Sequence of protein 2:
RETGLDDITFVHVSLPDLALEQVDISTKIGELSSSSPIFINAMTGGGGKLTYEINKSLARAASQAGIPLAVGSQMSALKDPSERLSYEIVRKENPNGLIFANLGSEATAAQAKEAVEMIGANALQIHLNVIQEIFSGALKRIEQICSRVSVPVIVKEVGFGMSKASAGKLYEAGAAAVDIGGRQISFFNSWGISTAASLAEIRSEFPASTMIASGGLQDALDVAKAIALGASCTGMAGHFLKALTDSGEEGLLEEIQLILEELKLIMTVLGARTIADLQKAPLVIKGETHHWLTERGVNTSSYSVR

Sequence of protein 1:
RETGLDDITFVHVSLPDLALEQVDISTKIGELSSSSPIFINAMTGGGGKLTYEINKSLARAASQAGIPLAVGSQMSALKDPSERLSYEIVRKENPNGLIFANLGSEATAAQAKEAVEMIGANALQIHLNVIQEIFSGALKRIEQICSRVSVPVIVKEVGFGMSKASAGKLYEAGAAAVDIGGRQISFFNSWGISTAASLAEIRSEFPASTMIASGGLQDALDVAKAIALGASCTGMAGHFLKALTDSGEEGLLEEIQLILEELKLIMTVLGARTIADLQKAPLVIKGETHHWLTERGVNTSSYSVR

Residue-level contacts at the interface:
Residue S347 in protein 2 interacts with residue R339 in protein 1 (closest heavy-atom distance 2.7 Å).
Residue I328 in protein 2 contacts residue E338 in protein 1 (closest heavy-atom distance 4.0 Å).
Residue V327 in protein 2 is in contact with residue R339 in protein 1 (closest heavy-atom distance 4.1 Å).
Residue H333 in protein 2 contacts residue H334 in protein 1 (closest heavy-atom distance 3.4 Å).
Residue T343 in protein 2 is in contact with residue E338 in protein 1 (closest heavy-atom distance 2.7 Å).
Residue H32 in protein 2 contacts residue G189 in protein 1 (closest heavy-atom distance 3.4 Å).
Residue E305 in protein 2 contacts residue R226 in protein 1 (closest heavy-atom distance 3.9 Å).
Residue V312 in protein 2 is in contact with residue I154 in protein 1 (closest heavy-atom distance 3.9 Å).
Residue L35 in protein 2 interacts with residue L198 in protein 1 (closest heavy-atom distance 3.8 Å).
Residue Q42 in protein 2 interacts with residue S164 in protein 1 (closest heavy-atom distance 3.3 Å).
Residue S34 in protein 2 interacts with residue G189 in protein 1 (closest heavy-atom distance 3.9 Å).
Residue S34 in protein 2 is in contact with residue E185 in protein 1 (closest heavy-atom distance 3.1 Å).
Residue K329 in protein 2 is in contact with residue E331 in protein 1 (closest heavy-atom distance 3.6 Å).
Residue L38 in protein 2 interacts with residue S164 in protein 1 (closest heavy-atom distance 3.6 Å).
Residue I328 in protein 2 is in contact with residue H334 in protein 1 (closest heavy-atom distance 2.9 Å).
Residue S344 in protein 2 is in contact with residue E338 in protein 1 (closest heavy-atom distance 3.5 Å).
Residue H32 in protein 2 interacts with residue I151 in protein 1 (closest heavy-atom distance 3.8 Å).
Residue H32 in protein 2 is in contact with residue F188 in protein 1 (closest heavy-atom distance 3.7 Å).
Residue S34 in protein 2 is in contact with residue S194 in protein 1 (closest heavy-atom distance 3.3 Å).
Residue H32 in protein 2 contacts residue G235 in protein 1 (closest heavy-atom distance 4.1 Å).
Residue S34 in protein 2 contacts residue M190 in protein 1 (closest heavy-atom distance 4.0 Å).
Residue L35 in protein 2 interacts with residue L167 in protein 1 (closest heavy-atom distance 4.1 Å).
Residue F30 in protein 2 contacts residue W234 in protein 1 (closest heavy-atom distance 4.0 Å).
Residue L308 in protein 2 contacts residue Q227 in protein 1 (closest heavy-atom distance 4.0 Å).
Residue T311 in protein 2 is in contact with residue F163 in protein 1 (closest heavy-atom distance 3.6 Å).
Residue H32 in protein 2 contacts residue W234 in protein 1 (closest heavy-atom distance 3.1 Å).
Residue H32 in protein 2 is in contact with residue S191 in protein 1 (closest heavy-atom distance 4.0 Å).
Residue H333 in protein 2 contacts residue E338 in protein 1 (closest heavy-atom distance 2.9 Å).
Residue V312 in protein 2 interacts with residue I151 in protein 1 (closest heavy-atom distance 3.2 Å).
Residue D37 in protein 2 is in contact with residue G165 in protein 1 (closest heavy-atom distance 2.9 Å).
Residue A39 in protein 2 contacts residue S164 in protein 1 (closest heavy-atom distance 3.5 Å).
Residue H32 in protein 2 is in contact with residue E185 in protein 1 (closest heavy-atom distance 3.0 Å).
Residue V327 in protein 2 interacts with residue W335 in protein 1 (closest heavy-atom distance 3.5 Å).
Residue V348 in protein 2 interacts with residue E338 in protein 1 (closest heavy-atom distance 4.0 Å).
Residue L35 in protein 2 is in contact with residue S194 in protein 1 (closest heavy-atom distance 4.0 Å).
Residue V31 in protein 2 interacts with residue I236 in protein 1 (closest heavy-atom distance 4.2 Å).
Residue E305 in protein 2 interacts with residue F230 in protein 1 (closest heavy-atom distance 3.5 Å).
Residue V31 in protein 2 contacts residue S191 in protein 1 (closest heavy-atom distance 4.0 Å).
Residue V31 in protein 2 interacts with residue R339 in protein 1 (closest heavy-atom distance 3.9 Å).
Residue D37 in protein 2 contacts residue F163 in protein 1 (closest heavy-atom distance 3.6 Å).
Residue V327 in protein 2 is in contact with residue E338 in protein 1 (closest heavy-atom distance 3.9 Å).
Residue S34 in protein 2 interacts with residue V150 in protein 1 (closest heavy-atom distance 3.6 Å).
Residue L35 in protein 2 is in contact with residue L148 in protein 1 (closest heavy-atom distance 3.9 Å).
Residue A263 in protein 2 interacts with residue F230 in protein 1 (closest heavy-atom distance 4.0 Å).
Residue V31 in protein 2 contacts residue W335 in protein 1 (closest heavy-atom distance 3.9 Å).
Residue I309 in protein 2 interacts with residue F230 in protein 1 (closest heavy-atom distance 3.8 Å).
Residue L308 in protein 2 is in contact with residue F231 in protein 1 (closest heavy-atom distance 3.7 Å).
Residue P36 in protein 2 interacts with residue V150 in protein 1 (closest heavy-atom distance 3.9 Å).
Residue S347 in protein 2 contacts residue E338 in protein 1 (closest heavy-atom distance 3.4 Å).
Residue E305 in protein 2 is in contact with residue Q227 in protein 1 (closest heavy-atom distance 3.0 Å).
Residue V312 in protein 2 contacts residue W234 in protein 1 (closest heavy-atom distance 3.7 Å).
Residue D37 in protein 2 interacts with residue S164 in protein 1 (closest heavy-atom distance 3.3 Å).
Residue K329 in protein 2 interacts with residue H334 in protein 1 (closest heavy-atom distance 3.5 Å).
Residue L313 in protein 2 contacts residue W234 in protein 1 (closest heavy-atom distance 3.6 Å).
Residue L264 in protein 2 is in contact with residue F230 in protein 1 (closest heavy-atom distance 3.2 Å).
Residue D262 in protein 2 contacts residue F230 in protein 1 (closest heavy-atom distance 3.8 Å).
Residue T29 in protein 2 is in contact with residue S233 in protein 1 (closest heavy-atom distance 4.0 Å).
Residue T29 in protein 2 is in contact with residue W335 in protein 1 (closest heavy-atom distance 4.0 Å).
Residue L38 in protein 2 is in contact with residue F163 in protein 1 (closest heavy-atom distance 3.0 Å).
Residue L308 in protein 2 contacts residue I154 in protein 1 (closest heavy-atom distance 3.9 Å).

This data describes a binding interaction between two proteins.